Sequence of chain A:
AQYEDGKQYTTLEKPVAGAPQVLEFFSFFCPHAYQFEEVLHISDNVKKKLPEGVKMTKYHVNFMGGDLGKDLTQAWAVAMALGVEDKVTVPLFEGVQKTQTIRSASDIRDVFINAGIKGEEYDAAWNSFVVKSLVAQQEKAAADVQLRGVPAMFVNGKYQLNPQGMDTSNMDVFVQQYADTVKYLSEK

These two protein chains interact to form a complex.

Sequence of chain B:
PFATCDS

Residue-level contacts at the interface:
Residue C32 in chain A interacts with residue T4 in chain B (closest heavy-atom distance 4.5 Å).
Residue V152 in chain A is in contact with residue T4 in chain B (closest heavy-atom distance 3.1 Å).
Residue P165 in chain A is in contact with residue P1 in chain B (closest heavy-atom distance 4.7 Å).
Residue P165 in chain A interacts with residue F2 in chain B (closest heavy-atom distance 3.9 Å).
Residue P33 in chain A interacts with residue C5 in chain B (closest heavy-atom distance 3.8 Å).
Residue M66 in chain A is in contact with residue C5 in chain B (closest heavy-atom distance 3.5 Å).
Residue H34 in chain A is in contact with residue C5 in chain B (closest heavy-atom distance 3.6 Å).
Residue F65 in chain A contacts residue D6 in chain B (closest heavy-atom distance 4.0 Å).
Residue T170 in chain A contacts residue F2 in chain B (closest heavy-atom distance 4.4 Å).
Residue G151 in chain A contacts residue T4 in chain B (closest heavy-atom distance 4.5 Å).
Residue L42 in chain A contacts residue P1 in chain B (closest heavy-atom distance 4.0 Å).
Residue P153 in chain A is in contact with residue C5 in chain B (closest heavy-atom distance 4.8 Å).
Residue G151 in chain A interacts with residue C5 in chain B (closest heavy-atom distance 3.1 Å).
Residue Q166 in chain A is in contact with residue F2 in chain B (closest heavy-atom distance 3.7 Å).
Residue V152 in chain A is in contact with residue C5 in chain B (closest heavy-atom distance 2.6 Å).
Residue V152 in chain A contacts residue D6 in chain B (closest heavy-atom distance 4.7 Å).
Residue H34 in chain A interacts with residue T4 in chain B (closest heavy-atom distance 3.4 Å).
Residue R150 in chain A is in contact with residue S7 in chain B (closest heavy-atom distance 2.9 Å).
Residue R150 in chain A interacts with residue C5 in chain B (closest heavy-atom distance 4.4 Å).
Residue V152 in chain A is in contact with residue A3 in chain B (closest heavy-atom distance 4.6 Å).
Residue T170 in chain A contacts residue P1 in chain B (closest heavy-atom distance 3.8 Å).
Residue G151 in chain A interacts with residue S7 in chain B (closest heavy-atom distance 4.5 Å).
Residue Q37 in chain A is in contact with residue P1 in chain B (closest heavy-atom distance 3.3 Å).
Residue G151 in chain A contacts residue D6 in chain B (closest heavy-atom distance 3.6 Å).
Residue R150 in chain A interacts with residue D6 in chain B (closest heavy-atom distance 3.2 Å).
Residue H34 in chain A is in contact with residue A3 in chain B (closest heavy-atom distance 3.4 Å).
Residue L149 in chain A is in contact with residue S7 in chain B (closest heavy-atom distance 4.2 Å).
Residue P153 in chain A interacts with residue T4 in chain B (closest heavy-atom distance 3.5 Å).
Residue F65 in chain A is in contact with residue S7 in chain B (closest heavy-atom distance 3.8 Å).
Residue P153 in chain A is in contact with residue A3 in chain B (closest heavy-atom distance 3.8 Å).
Residue C32 in chain A contacts residue C5 in chain B (closest heavy-atom distance 2.1 Å).
Residue F65 in chain A is in contact with residue C5 in chain B (closest heavy-atom distance 3.4 Å).
Residue F176 in chain A interacts with residue P1 in chain B (closest heavy-atom distance 3.7 Å).
Residue M173 in chain A interacts with residue P1 in chain B (closest heavy-atom distance 4.0 Å).